Sequence of protein 2:
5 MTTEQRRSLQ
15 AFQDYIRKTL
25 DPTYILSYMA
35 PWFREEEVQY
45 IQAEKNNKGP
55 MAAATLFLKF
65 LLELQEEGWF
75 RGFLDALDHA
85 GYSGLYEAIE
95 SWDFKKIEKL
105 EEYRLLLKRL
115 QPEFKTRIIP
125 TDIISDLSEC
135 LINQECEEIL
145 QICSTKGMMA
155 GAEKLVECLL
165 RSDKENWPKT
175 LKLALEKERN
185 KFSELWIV

Interface contacts:
Residue M152 in protein 2 is in contact with residue D49 in protein 1 (closest heavy-atom distance 3.0 Å).
Residue C147 in protein 2 contacts residue A53 in protein 1 (closest heavy-atom distance 4.6 Å).
Residue A154 in protein 2 is in contact with residue D49 in protein 1 (closest heavy-atom distance 4.0 Å).
Residue M153 in protein 2 interacts with residue A45 in protein 1 (closest heavy-atom distance 4.1 Å).
Residue E157 in protein 2 is in contact with residue R46 in protein 1 (closest heavy-atom distance 3.1 Å).
Residue K150 in protein 2 interacts with residue R50 in protein 1 (closest heavy-atom distance 4.0 Å).
Residue T149 in protein 2 is in contact with residue L57 in protein 1 (closest heavy-atom distance 3.8 Å).
Residue A154 in protein 2 is in contact with residue R46 in protein 1 (closest heavy-atom distance 4.5 Å).
Residue G151 in protein 2 is in contact with residue A53 in protein 1 (closest heavy-atom distance 3.3 Å).
Residue G151 in protein 2 interacts with residue D49 in protein 1 (closest heavy-atom distance 3.3 Å).
Residue K119 in protein 2 contacts residue R46 in protein 1 (closest heavy-atom distance 3.9 Å).
Residue T149 in protein 2 is in contact with residue T54 in protein 1 (closest heavy-atom distance 3.9 Å).
Residue M153 in protein 2 is in contact with residue D49 in protein 1 (closest heavy-atom distance 2.6 Å).
Residue S148 in protein 2 interacts with residue A53 in protein 1 (closest heavy-atom distance 3.8 Å).
Residue T149 in protein 2 interacts with residue A53 in protein 1 (closest heavy-atom distance 3.5 Å).
Residue K150 in protein 2 is in contact with residue D49 in protein 1 (closest heavy-atom distance 4.7 Å).
Residue S148 in protein 2 interacts with residue T56 in protein 1 (closest heavy-atom distance 4.8 Å).
Residue K150 in protein 2 contacts residue A53 in protein 1 (closest heavy-atom distance 3.9 Å).
Residue G151 in protein 2 contacts residue R50 in protein 1 (closest heavy-atom distance 4.7 Å).
Residue T149 in protein 2 interacts with residue R50 in protein 1 (closest heavy-atom distance 5.0 Å).
Residue M153 in protein 2 contacts residue R46 in protein 1 (closest heavy-atom distance 3.7 Å).

Sequence of protein 1:
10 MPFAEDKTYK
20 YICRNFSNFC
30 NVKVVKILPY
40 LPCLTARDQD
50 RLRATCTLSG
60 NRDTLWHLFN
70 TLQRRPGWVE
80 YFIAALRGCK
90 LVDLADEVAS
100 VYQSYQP

This data describes a binding interaction between two proteins.